Sequence of chain A:
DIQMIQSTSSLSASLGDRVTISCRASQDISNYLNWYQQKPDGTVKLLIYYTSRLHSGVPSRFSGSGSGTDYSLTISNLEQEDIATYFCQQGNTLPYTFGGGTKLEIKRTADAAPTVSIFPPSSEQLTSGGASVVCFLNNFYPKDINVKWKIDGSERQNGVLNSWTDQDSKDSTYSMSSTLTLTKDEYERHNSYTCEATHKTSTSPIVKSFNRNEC

Residue-level contacts at the interface:
Residue R278 in chain B is in contact with residue N92 in chain A (closest heavy-atom distance 2.6 Å).
Residue Y296 in chain B contacts residue S30 in chain A (closest heavy-atom distance 5.0 Å).
Residue Y217 in chain B contacts residue Y49 in chain A (closest heavy-atom distance 3.7 Å).
Residue T276 in chain B is in contact with residue Y32 in chain A (closest heavy-atom distance 4.3 Å).
Residue R278 in chain B contacts residue G91 in chain A (closest heavy-atom distance 4.9 Å).
Residue R278 in chain B is in contact with residue T93 in chain A (closest heavy-atom distance 4.7 Å).
Residue R278 in chain B contacts residue Y32 in chain A (closest heavy-atom distance 4.5 Å).
Residue R227 in chain B contacts residue Y96 in chain A (closest heavy-atom distance 3.0 Å).

Sequence of chain B:
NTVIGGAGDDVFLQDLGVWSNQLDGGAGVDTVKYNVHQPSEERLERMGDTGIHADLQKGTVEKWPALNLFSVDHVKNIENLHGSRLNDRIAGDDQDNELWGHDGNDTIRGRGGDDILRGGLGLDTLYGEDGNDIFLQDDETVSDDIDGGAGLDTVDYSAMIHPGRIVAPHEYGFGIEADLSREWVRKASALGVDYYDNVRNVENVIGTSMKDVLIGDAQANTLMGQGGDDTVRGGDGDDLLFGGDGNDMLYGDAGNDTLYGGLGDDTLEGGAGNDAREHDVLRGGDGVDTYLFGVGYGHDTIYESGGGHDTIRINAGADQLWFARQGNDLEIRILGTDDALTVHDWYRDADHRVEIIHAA

These two protein chains interact to form a complex.